Sequence of the second protein:
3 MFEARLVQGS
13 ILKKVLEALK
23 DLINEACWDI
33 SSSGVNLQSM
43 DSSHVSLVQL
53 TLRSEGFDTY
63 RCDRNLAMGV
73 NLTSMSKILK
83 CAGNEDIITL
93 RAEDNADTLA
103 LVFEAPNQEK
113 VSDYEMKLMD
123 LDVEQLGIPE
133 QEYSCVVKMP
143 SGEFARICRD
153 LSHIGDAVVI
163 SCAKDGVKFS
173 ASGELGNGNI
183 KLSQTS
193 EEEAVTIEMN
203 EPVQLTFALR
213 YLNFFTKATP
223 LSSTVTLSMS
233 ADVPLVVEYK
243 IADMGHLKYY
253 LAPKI

These two protein chains interact to form a complex.

Sequence of the first protein:
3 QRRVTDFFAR

Contacts between the two chains:
Residue A254 in the second protein is in contact with residue R5 in the first protein (closest heavy-atom distance 3.6 Å).
Residue P236 in the second protein interacts with residue F10 in the first protein (closest heavy-atom distance 3.6 Å).
Residue L49 in the second protein contacts residue V6 in the first protein (closest heavy-atom distance 4.1 Å).
Residue Q127 in the second protein interacts with residue R12 in the first protein (closest heavy-atom distance 3.1 Å).
Residue M42 in the second protein contacts residue V6 in the first protein (closest heavy-atom distance 4.4 Å).
Residue S48 in the second protein is in contact with residue V6 in the first protein (closest heavy-atom distance 3.8 Å).
Residue A254 in the second protein is in contact with residue Q3 in the first protein (closest heavy-atom distance 3.2 Å).
Residue A210 in the second protein interacts with residue Q3 in the first protein (closest heavy-atom distance 3.4 Å).
Residue G129 in the second protein is in contact with residue F10 in the first protein (closest heavy-atom distance 3.4 Å).
Residue I130 in the second protein is in contact with residue F10 in the first protein (closest heavy-atom distance 3.7 Å).
Residue E126 in the second protein is in contact with residue R12 in the first protein (closest heavy-atom distance 3.1 Å).
Residue Q127 in the second protein is in contact with residue A11 in the first protein (closest heavy-atom distance 3.3 Å).
Residue L49 in the second protein is in contact with residue F10 in the first protein (closest heavy-atom distance 4.5 Å).
Residue V47 in the second protein contacts residue V6 in the first protein (closest heavy-atom distance 3.3 Å).
Residue D234 in the second protein interacts with residue F9 in the first protein (closest heavy-atom distance 3.7 Å).
Residue A254 in the second protein contacts residue R4 in the first protein (closest heavy-atom distance 4.2 Å).
Residue L128 in the second protein contacts residue T7 in the first protein (closest heavy-atom distance 4.2 Å).
Residue V47 in the second protein interacts with residue Q3 in the first protein (closest heavy-atom distance 3.6 Å).
Residue D234 in the second protein contacts residue R4 in the first protein (closest heavy-atom distance 3.9 Å).
Residue H46 in the second protein contacts residue T7 in the first protein (closest heavy-atom distance 3.9 Å).
Residue G129 in the second protein interacts with residue A11 in the first protein (closest heavy-atom distance 3.1 Å).
Residue H46 in the second protein is in contact with residue V6 in the first protein (closest heavy-atom distance 3.3 Å).
Residue P255 in the second protein is in contact with residue Q3 in the first protein (closest heavy-atom distance 3.8 Å).
Residue H46 in the second protein interacts with residue R5 in the first protein (closest heavy-atom distance 3.7 Å).
Residue V47 in the second protein contacts residue R5 in the first protein (closest heavy-atom distance 4.4 Å).
Residue V235 in the second protein interacts with residue F9 in the first protein (closest heavy-atom distance 3.8 Å).
Residue P236 in the second protein is in contact with residue F9 in the first protein (closest heavy-atom distance 3.8 Å).
Residue K256 in the second protein contacts residue Q3 in the first protein (closest heavy-atom distance 3.1 Å).
Residue Y252 in the second protein interacts with residue V6 in the first protein (closest heavy-atom distance 4.1 Å).
Residue L128 in the second protein is in contact with residue V6 in the first protein (closest heavy-atom distance 4.2 Å).
Residue L253 in the second protein contacts residue Q3 in the first protein (closest heavy-atom distance 4.9 Å).
Residue P255 in the second protein contacts residue F9 in the first protein (closest heavy-atom distance 4.8 Å).
Residue L128 in the second protein interacts with residue R12 in the first protein (closest heavy-atom distance 5.0 Å).
Residue P131 in the second protein contacts residue F10 in the first protein (closest heavy-atom distance 4.6 Å).
Residue K256 in the second protein contacts residue R4 in the first protein (closest heavy-atom distance 5.0 Å).
Residue A254 in the second protein is in contact with residue V6 in the first protein (closest heavy-atom distance 3.8 Å).
Residue S45 in the second protein is in contact with residue R5 in the first protein (closest heavy-atom distance 3.2 Å).
Residue P255 in the second protein contacts residue R4 in the first protein (closest heavy-atom distance 3.1 Å).
Residue V47 in the second protein contacts residue R4 in the first protein (closest heavy-atom distance 3.8 Å).
Residue Y252 in the second protein interacts with residue F10 in the first protein (closest heavy-atom distance 4.2 Å).
Residue L128 in the second protein contacts residue F10 in the first protein (closest heavy-atom distance 3.5 Å).
Residue A254 in the second protein contacts residue F9 in the first protein (closest heavy-atom distance 4.8 Å).
Residue P236 in the second protein is in contact with residue V6 in the first protein (closest heavy-atom distance 4.3 Å).
Residue M42 in the second protein contacts residue T7 in the first protein (closest heavy-atom distance 4.2 Å).
Residue L128 in the second protein is in contact with residue A11 in the first protein (closest heavy-atom distance 3.2 Å).
Residue Y213 in the second protein contacts residue Q3 in the first protein (closest heavy-atom distance 4.8 Å).
Residue E126 in the second protein is in contact with residue A11 in the first protein (closest heavy-atom distance 4.3 Å).
Residue I257 in the second protein interacts with residue R4 in the first protein (closest heavy-atom distance 4.1 Å).